These two protein chains interact to form a complex.

Sequence of protein 2:
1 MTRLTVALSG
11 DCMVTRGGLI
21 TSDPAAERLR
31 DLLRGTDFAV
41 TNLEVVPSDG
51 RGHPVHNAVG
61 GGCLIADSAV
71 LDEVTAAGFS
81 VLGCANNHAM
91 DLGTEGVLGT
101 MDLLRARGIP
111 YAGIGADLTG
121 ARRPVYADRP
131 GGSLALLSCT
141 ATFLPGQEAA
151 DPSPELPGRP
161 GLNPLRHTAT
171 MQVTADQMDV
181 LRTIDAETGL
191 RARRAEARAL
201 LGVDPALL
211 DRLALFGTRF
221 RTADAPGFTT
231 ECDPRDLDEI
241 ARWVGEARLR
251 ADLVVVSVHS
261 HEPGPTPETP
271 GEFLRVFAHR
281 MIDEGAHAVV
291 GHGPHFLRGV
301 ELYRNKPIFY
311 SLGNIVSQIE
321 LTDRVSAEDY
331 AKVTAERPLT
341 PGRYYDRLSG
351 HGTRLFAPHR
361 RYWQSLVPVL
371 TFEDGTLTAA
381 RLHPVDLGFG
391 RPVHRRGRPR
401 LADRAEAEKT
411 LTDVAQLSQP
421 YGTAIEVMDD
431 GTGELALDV

Contacts between the two chains:
Residue V325 in protein 1 interacts with residue S153 in protein 2 (closest heavy-atom distance 2.8 Å).
Residue G158 in protein 1 is in contact with residue H53 in protein 2 (closest heavy-atom distance 3.4 Å).
Residue D323 in protein 1 interacts with residue E155 in protein 2 (closest heavy-atom distance 3.2 Å).
Residue L200 in protein 1 contacts residue Y362 in protein 2 (closest heavy-atom distance 3.1 Å).
Residue L355 in protein 1 interacts with residue L200 in protein 2 (closest heavy-atom distance 3.2 Å).
Residue G227 in protein 1 contacts residue T188 in protein 2 (closest heavy-atom distance 3.2 Å).
Residue E155 in protein 1 contacts residue D323 in protein 2 (closest heavy-atom distance 3.2 Å).
Residue Y362 in protein 1 contacts residue L200 in protein 2 (closest heavy-atom distance 3.1 Å).
Residue V325 in protein 1 contacts residue E155 in protein 2 (closest heavy-atom distance 3.6 Å).
Residue F216 in protein 1 is in contact with residue M171 in protein 2 (closest heavy-atom distance 3.5 Å).
Residue Y330 in protein 1 contacts residue E155 in protein 2 (closest heavy-atom distance 2.9 Å).
Residue F216 in protein 1 interacts with residue T218 in protein 2 (closest heavy-atom distance 3.2 Å).
Residue V55 in protein 1 is in contact with residue R159 in protein 2 (closest heavy-atom distance 3.6 Å).
Residue E155 in protein 1 interacts with residue Y330 in protein 2 (closest heavy-atom distance 2.9 Å).
Residue T188 in protein 1 is in contact with residue M171 in protein 2 (closest heavy-atom distance 3.3 Å).
Residue T188 in protein 1 is in contact with residue F228 in protein 2 (closest heavy-atom distance 3.2 Å).
Residue P267 in protein 1 contacts residue E196 in protein 2 (closest heavy-atom distance 3.3 Å).
Residue E196 in protein 1 is in contact with residue P267 in protein 2 (closest heavy-atom distance 3.3 Å).
Residue A327 in protein 1 is in contact with residue S153 in protein 2 (closest heavy-atom distance 3.6 Å).
Residue L200 in protein 1 is in contact with residue L355 in protein 2 (closest heavy-atom distance 3.2 Å).
Residue P54 in protein 1 is in contact with residue R159 in protein 2 (closest heavy-atom distance 2.7 Å).
Residue T188 in protein 1 contacts residue Q172 in protein 2 (closest heavy-atom distance 3.3 Å).
Residue H56 in protein 1 is in contact with residue R159 in protein 2 (closest heavy-atom distance 3.5 Å).
Residue T188 in protein 1 is in contact with residue G227 in protein 2 (closest heavy-atom distance 3.2 Å).
Residue G158 in protein 1 contacts residue P54 in protein 2 (closest heavy-atom distance 3.5 Å).
Residue P157 in protein 1 contacts residue P54 in protein 2 (closest heavy-atom distance 3.4 Å).
Residue E187 in protein 1 is in contact with residue Q177 in protein 2 (closest heavy-atom distance 3.1 Å).
Residue Y362 in protein 1 contacts residue E196 in protein 2 (closest heavy-atom distance 2.1 Å).
Residue G264 in protein 1 is in contact with residue R193 in protein 2 (closest heavy-atom distance 3.2 Å).
Residue F216 in protein 1 is in contact with residue F216 in protein 2 (closest heavy-atom distance 3.0 Å).
Residue S153 in protein 1 interacts with residue V325 in protein 2 (closest heavy-atom distance 2.8 Å).
Residue E328 in protein 1 interacts with residue R159 in protein 2 (closest heavy-atom distance 2.9 Å).
Residue R193 in protein 1 interacts with residue F228 in protein 2 (closest heavy-atom distance 3.2 Å).
Residue H53 in protein 1 contacts residue G158 in protein 2 (closest heavy-atom distance 3.4 Å).
Residue P263 in protein 1 contacts residue R193 in protein 2 (closest heavy-atom distance 3.0 Å).
Residue R361 in protein 1 is in contact with residue E196 in protein 2 (closest heavy-atom distance 2.8 Å).
Residue R159 in protein 1 interacts with residue E328 in protein 2 (closest heavy-atom distance 2.9 Å).
Residue E155 in protein 1 interacts with residue P341 in protein 2 (closest heavy-atom distance 3.4 Å).
Residue H53 in protein 1 contacts residue P160 in protein 2 (closest heavy-atom distance 3.6 Å).
Residue P54 in protein 1 interacts with residue P157 in protein 2 (closest heavy-atom distance 3.4 Å).
Residue F228 in protein 1 contacts residue R193 in protein 2 (closest heavy-atom distance 3.2 Å).
Residue D151 in protein 1 interacts with residue A327 in protein 2 (closest heavy-atom distance 3.3 Å).
Residue F228 in protein 1 contacts residue T188 in protein 2 (closest heavy-atom distance 3.2 Å).
Residue Q172 in protein 1 interacts with residue T188 in protein 2 (closest heavy-atom distance 3.3 Å).
Residue E196 in protein 1 interacts with residue Y362 in protein 2 (closest heavy-atom distance 2.1 Å).
Residue E155 in protein 1 contacts residue V325 in protein 2 (closest heavy-atom distance 3.6 Å).
Residue Q177 in protein 1 interacts with residue E187 in protein 2 (closest heavy-atom distance 3.1 Å).
Residue E196 in protein 1 interacts with residue R361 in protein 2 (closest heavy-atom distance 2.8 Å).
Residue M171 in protein 1 interacts with residue T188 in protein 2 (closest heavy-atom distance 3.3 Å).
Residue R193 in protein 1 contacts residue P263 in protein 2 (closest heavy-atom distance 3.0 Å).
Residue R193 in protein 1 interacts with residue G264 in protein 2 (closest heavy-atom distance 3.2 Å).
Residue A327 in protein 1 is in contact with residue D151 in protein 2 (closest heavy-atom distance 3.3 Å).
Residue P341 in protein 1 contacts residue E155 in protein 2 (closest heavy-atom distance 3.4 Å).
Residue S153 in protein 1 contacts residue A327 in protein 2 (closest heavy-atom distance 3.6 Å).
Residue R159 in protein 1 interacts with residue H56 in protein 2 (closest heavy-atom distance 3.5 Å).
Residue P54 in protein 1 interacts with residue G158 in protein 2 (closest heavy-atom distance 3.5 Å).
Residue R159 in protein 1 is in contact with residue P54 in protein 2 (closest heavy-atom distance 2.7 Å).
Residue T218 in protein 1 is in contact with residue F216 in protein 2 (closest heavy-atom distance 3.2 Å).
Residue M171 in protein 1 is in contact with residue F216 in protein 2 (closest heavy-atom distance 3.5 Å).
Residue R159 in protein 1 interacts with residue V55 in protein 2 (closest heavy-atom distance 3.6 Å).

Sequence of protein 1:
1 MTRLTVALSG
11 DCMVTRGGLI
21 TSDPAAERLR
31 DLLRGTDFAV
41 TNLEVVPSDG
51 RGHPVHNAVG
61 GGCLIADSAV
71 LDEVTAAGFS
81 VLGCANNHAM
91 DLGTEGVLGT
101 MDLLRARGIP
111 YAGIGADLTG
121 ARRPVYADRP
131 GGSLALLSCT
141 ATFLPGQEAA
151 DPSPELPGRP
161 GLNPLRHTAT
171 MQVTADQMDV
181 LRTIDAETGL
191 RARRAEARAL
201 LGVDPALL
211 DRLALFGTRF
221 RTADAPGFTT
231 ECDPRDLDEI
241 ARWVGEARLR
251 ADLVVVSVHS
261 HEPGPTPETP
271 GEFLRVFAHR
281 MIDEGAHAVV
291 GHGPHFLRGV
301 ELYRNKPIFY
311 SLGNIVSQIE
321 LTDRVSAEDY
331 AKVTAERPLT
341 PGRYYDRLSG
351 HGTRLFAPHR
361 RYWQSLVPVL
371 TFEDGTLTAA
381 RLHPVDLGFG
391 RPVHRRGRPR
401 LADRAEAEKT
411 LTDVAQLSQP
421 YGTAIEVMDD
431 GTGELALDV